The following describes two proteins that form a bound complex.

Sequence of chain A:
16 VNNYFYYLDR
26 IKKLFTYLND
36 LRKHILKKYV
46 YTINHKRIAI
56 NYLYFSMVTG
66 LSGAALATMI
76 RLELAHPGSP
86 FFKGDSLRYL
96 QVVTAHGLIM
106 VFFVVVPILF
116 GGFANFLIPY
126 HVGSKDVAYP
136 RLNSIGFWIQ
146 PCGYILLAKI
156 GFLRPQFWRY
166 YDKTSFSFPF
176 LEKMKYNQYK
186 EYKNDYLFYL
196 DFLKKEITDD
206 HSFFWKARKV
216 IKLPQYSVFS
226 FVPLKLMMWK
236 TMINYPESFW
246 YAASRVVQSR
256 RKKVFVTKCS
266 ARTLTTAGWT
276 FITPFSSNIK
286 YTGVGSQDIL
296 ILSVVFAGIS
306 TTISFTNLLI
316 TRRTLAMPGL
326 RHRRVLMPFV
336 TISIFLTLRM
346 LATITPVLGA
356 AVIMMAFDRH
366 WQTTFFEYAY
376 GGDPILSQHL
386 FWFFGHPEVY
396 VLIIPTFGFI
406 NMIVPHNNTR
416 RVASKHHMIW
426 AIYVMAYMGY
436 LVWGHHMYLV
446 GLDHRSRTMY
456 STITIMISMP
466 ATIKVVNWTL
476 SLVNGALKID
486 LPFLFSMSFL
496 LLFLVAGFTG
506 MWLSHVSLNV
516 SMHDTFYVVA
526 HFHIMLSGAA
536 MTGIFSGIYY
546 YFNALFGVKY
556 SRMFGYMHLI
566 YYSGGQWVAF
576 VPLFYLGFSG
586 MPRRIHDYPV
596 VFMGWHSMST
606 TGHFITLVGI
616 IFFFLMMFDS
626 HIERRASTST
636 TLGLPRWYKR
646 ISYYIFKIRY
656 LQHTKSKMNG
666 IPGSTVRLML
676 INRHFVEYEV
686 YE

Sequence of chain B:
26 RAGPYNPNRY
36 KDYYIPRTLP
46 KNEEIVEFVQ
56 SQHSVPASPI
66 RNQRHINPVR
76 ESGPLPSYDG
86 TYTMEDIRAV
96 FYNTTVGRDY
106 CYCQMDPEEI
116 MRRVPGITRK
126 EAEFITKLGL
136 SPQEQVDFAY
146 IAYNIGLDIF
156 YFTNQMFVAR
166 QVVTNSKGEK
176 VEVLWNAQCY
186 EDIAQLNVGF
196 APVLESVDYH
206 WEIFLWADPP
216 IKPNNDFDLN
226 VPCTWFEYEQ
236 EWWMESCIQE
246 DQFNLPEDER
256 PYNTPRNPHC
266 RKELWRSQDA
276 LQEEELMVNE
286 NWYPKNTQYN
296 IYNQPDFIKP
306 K

Contacts between the two chains:
Residue P333 in chain A is in contact with residue E186 in chain B (closest heavy-atom distance 3.2 Å).
Residue I650 in chain A contacts residue T158 in chain B (closest heavy-atom distance 3.5 Å).
Residue N49 in chain A contacts residue W206 in chain B (closest heavy-atom distance 3.1 Å).
Residue S632 in chain A contacts residue E200 in chain B (closest heavy-atom distance 3.6 Å).
Residue T659 in chain A contacts residue R103 in chain B (closest heavy-atom distance 3.4 Å).
Residue K130 in chain A contacts residue E207 in chain B (closest heavy-atom distance 2.8 Å).
Residue L656 in chain A contacts residue D104 in chain B (closest heavy-atom distance 3.4 Å).
Residue K644 in chain A interacts with residue F231 in chain B (closest heavy-atom distance 3.1 Å).
Residue K51 in chain A is in contact with residue Y204 in chain B (closest heavy-atom distance 3.5 Å).
Residue S129 in chain A is in contact with residue F209 in chain B (closest heavy-atom distance 3.2 Å).
Residue L656 in chain A interacts with residue G134 in chain B (closest heavy-atom distance 3.6 Å).
Residue Y649 in chain A interacts with residue F143 in chain B (closest heavy-atom distance 3.6 Å).
Residue G638 in chain A interacts with residue A182 in chain B (closest heavy-atom distance 3.5 Å).
Residue Y648 in chain A is in contact with residue V101 in chain B (closest heavy-atom distance 3.6 Å).
Residue M407 in chain A interacts with residue D187 in chain B (closest heavy-atom distance 3.3 Å).
Residue A549 in chain A contacts residue Y204 in chain B (closest heavy-atom distance 2.3 Å).
Residue I646 in chain A is in contact with residue W180 in chain B (closest heavy-atom distance 3.6 Å).
Residue R52 in chain A contacts residue W206 in chain B (closest heavy-atom distance 3.5 Å).
Residue Y649 in chain A contacts residue D142 in chain B (closest heavy-atom distance 2.7 Å).
Residue R645 in chain A interacts with residue I146 in chain B (closest heavy-atom distance 3.4 Å).
Residue N479 in chain A is in contact with residue W238 in chain B (closest heavy-atom distance 3.2 Å).
Residue G324 in chain A contacts residue K217 in chain B (closest heavy-atom distance 3.2 Å).
Residue K51 in chain A is in contact with residue H205 in chain B (closest heavy-atom distance 3.0 Å).
Residue L656 in chain A is in contact with residue G102 in chain B (closest heavy-atom distance 3.4 Å).
Residue K130 in chain A is in contact with residue F209 in chain B (closest heavy-atom distance 3.3 Å).
Residue Y655 in chain A contacts residue R103 in chain B (closest heavy-atom distance 2.9 Å).
Residue G638 in chain A contacts residue Q183 in chain B (closest heavy-atom distance 3.0 Å).
Residue R645 in chain A interacts with residue D142 in chain B (closest heavy-atom distance 2.7 Å).
Residue K644 in chain A interacts with residue W230 in chain B (closest heavy-atom distance 3.3 Å).
Residue Y545 in chain A interacts with residue Q190 in chain B (closest heavy-atom distance 3.1 Å).
Residue K660 in chain A contacts residue Y105 in chain B (closest heavy-atom distance 3.4 Å).
Residue R645 in chain A is in contact with residue E234 in chain B (closest heavy-atom distance 2.4 Å).
Residue Y648 in chain A is in contact with residue T100 in chain B (closest heavy-atom distance 3.1 Å).
Residue G128 in chain A interacts with residue F209 in chain B (closest heavy-atom distance 3.6 Å).
Residue T633 in chain A contacts residue E200 in chain B (closest heavy-atom distance 3.4 Å).
Residue Y655 in chain A is in contact with residue V101 in chain B (closest heavy-atom distance 3.5 Å).
Residue Y546 in chain A interacts with residue D187 in chain B (closest heavy-atom distance 2.2 Å).
Residue K644 in chain A interacts with residue E234 in chain B (closest heavy-atom distance 3.3 Å).
Residue P323 in chain A contacts residue P215 in chain B (closest heavy-atom distance 3.2 Å).
Residue Y649 in chain A interacts with residue V95 in chain B (closest heavy-atom distance 3.0 Å).
Residue K652 in chain A contacts residue T100 in chain B (closest heavy-atom distance 3.1 Å).
Residue K652 in chain A contacts residue E139 in chain B (closest heavy-atom distance 2.8 Å).
Residue Y125 in chain A contacts residue A189 in chain B (closest heavy-atom distance 3.3 Å).
Residue R654 in chain A is in contact with residue F157 in chain B (closest heavy-atom distance 3.4 Å).
Residue Y125 in chain A contacts residue I188 in chain B (closest heavy-atom distance 3.4 Å).
Residue N548 in chain A contacts residue Y204 in chain B (closest heavy-atom distance 3.4 Å).
Residue Y655 in chain A interacts with residue G102 in chain B (closest heavy-atom distance 3.2 Å).
Residue M322 in chain A is in contact with residue P215 in chain B (closest heavy-atom distance 3.6 Å).
Residue P640 in chain A is in contact with residue Q183 in chain B (closest heavy-atom distance 3.5 Å).
Residue R641 in chain A interacts with residue Y185 in chain B (closest heavy-atom distance 3.2 Å).
Residue S632 in chain A contacts residue S201 in chain B (closest heavy-atom distance 2.7 Å).
Residue G128 in chain A contacts residue P215 in chain B (closest heavy-atom distance 3.6 Å).
Residue R654 in chain A interacts with residue L199 in chain B (closest heavy-atom distance 3.3 Å).
Residue K420 in chain A interacts with residue E186 in chain B (closest heavy-atom distance 3.1 Å).
Residue R654 in chain A is in contact with residue T158 in chain B (closest heavy-atom distance 2.9 Å).
Residue Q657 in chain A is in contact with residue Y105 in chain B (closest heavy-atom distance 2.5 Å).
Residue H126 in chain A interacts with residue D187 in chain B (closest heavy-atom distance 2.4 Å).
Residue Y546 in chain A interacts with residue Q190 in chain B (closest heavy-atom distance 3.2 Å).
Residue Y125 in chain A is in contact with residue I208 in chain B (closest heavy-atom distance 3.2 Å).
Residue Y648 in chain A interacts with residue E139 in chain B (closest heavy-atom distance 3.0 Å).